These two protein chains interact to form a complex.

Sequence of chain A:
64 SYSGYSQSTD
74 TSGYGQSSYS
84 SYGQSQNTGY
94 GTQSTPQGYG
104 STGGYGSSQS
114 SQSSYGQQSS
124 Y

Residue-level contacts at the interface:
Residue S111 in chain B is in contact with residue Y102 in chain A (closest heavy-atom distance 2.9 Å).
Residue Y102 in chain B contacts residue G101 in chain A (closest heavy-atom distance 2.7 Å).
Residue Y65 in chain B is in contact with residue S66 in chain A (closest heavy-atom distance 3.1 Å).
Residue Y108 in chain B is in contact with residue Y108 in chain A (closest heavy-atom distance 3.1 Å).
Residue S81 in chain B is in contact with residue Y82 in chain A (closest heavy-atom distance 3.1 Å).
Residue S111 in chain B is in contact with residue S110 in chain A (closest heavy-atom distance 3.0 Å).
Residue Y102 in chain B is in contact with residue Y102 in chain A (closest heavy-atom distance 3.1 Å).
Residue D73 in chain B interacts with residue T72 in chain A (closest heavy-atom distance 3.1 Å).
Residue Q120 in chain B interacts with residue Q121 in chain A (closest heavy-atom distance 3.0 Å).
Residue Q121 in chain B is in contact with residue Q121 in chain A (closest heavy-atom distance 3.1 Å).
Residue Y93 in chain B is in contact with residue G94 in chain A (closest heavy-atom distance 2.7 Å).
Residue Y93 in chain B is in contact with residue G76 in chain A (closest heavy-atom distance 2.7 Å).
Residue Q87 in chain B contacts residue Q87 in chain A (closest heavy-atom distance 3.1 Å).
Residue S97 in chain B interacts with residue T98 in chain A (closest heavy-atom distance 2.5 Å).
Residue S117 in chain B contacts residue S117 in chain A (closest heavy-atom distance 2.7 Å).
Residue S81 in chain B contacts residue S81 in chain A (closest heavy-atom distance 3.1 Å).
Residue T105 in chain B contacts residue G107 in chain A (closest heavy-atom distance 3.1 Å).
Residue T105 in chain B is in contact with residue G106 in chain A (closest heavy-atom distance 2.7 Å).
Residue Y77 in chain B interacts with residue Y77 in chain A (closest heavy-atom distance 3.1 Å).
Residue T95 in chain B is in contact with residue G94 in chain A (closest heavy-atom distance 2.5 Å).
Residue P99 in chain B is in contact with residue P99 in chain A (closest heavy-atom distance 3.1 Å).
Residue S64 in chain B is in contact with residue S64 in chain A (closest heavy-atom distance 2.6 Å).
Residue S113 in chain B is in contact with residue S113 in chain A (closest heavy-atom distance 2.8 Å).
Residue Y93 in chain B interacts with residue S75 in chain A (closest heavy-atom distance 3.1 Å).
Residue Y124 in chain B interacts with residue Y124 in chain A (closest heavy-atom distance 2.7 Å).
Residue T74 in chain B is in contact with residue G103 in chain A (closest heavy-atom distance 3.0 Å).
Residue Y77 in chain B is in contact with residue G76 in chain A (closest heavy-atom distance 3.0 Å).
Residue Q89 in chain B is in contact with residue N90 in chain A (closest heavy-atom distance 2.5 Å).
Residue S122 in chain B is in contact with residue S123 in chain A (closest heavy-atom distance 2.8 Å).
Residue Y68 in chain B interacts with residue G67 in chain A (closest heavy-atom distance 2.9 Å).
Residue S113 in chain B is in contact with residue Y102 in chain A (closest heavy-atom distance 2.5 Å).
Residue Y65 in chain B interacts with residue S64 in chain A (closest heavy-atom distance 2.8 Å).
Residue T74 in chain B is in contact with residue S104 in chain A (closest heavy-atom distance 2.8 Å).
Residue T105 in chain B is in contact with residue S104 in chain A (closest heavy-atom distance 3.1 Å).
Residue S66 in chain B contacts residue G67 in chain A (closest heavy-atom distance 2.9 Å).
Residue S117 in chain B is in contact with residue S116 in chain A (closest heavy-atom distance 3.1 Å).
Residue Y65 in chain B contacts residue Y65 in chain A (closest heavy-atom distance 3.1 Å).
Residue S104 in chain B is in contact with residue G103 in chain A (closest heavy-atom distance 2.8 Å).
Residue Y85 in chain B is in contact with residue Y85 in chain A (closest heavy-atom distance 3.1 Å).
Residue S80 in chain B is in contact with residue S80 in chain A (closest heavy-atom distance 2.5 Å).
Residue Q79 in chain B interacts with residue G78 in chain A (closest heavy-atom distance 2.8 Å).
Residue S64 in chain B contacts residue Y108 in chain A (closest heavy-atom distance 3.0 Å).
Residue Q96 in chain B is in contact with residue Q96 in chain A (closest heavy-atom distance 2.8 Å).
Residue D73 in chain B is in contact with residue D73 in chain A (closest heavy-atom distance 2.6 Å).
Residue Q79 in chain B contacts residue S71 in chain A (closest heavy-atom distance 2.7 Å).
Residue S71 in chain B contacts residue Q70 in chain A (closest heavy-atom distance 3.0 Å).
Residue T74 in chain B is in contact with residue S75 in chain A (closest heavy-atom distance 2.5 Å).
Residue G78 in chain B contacts residue G76 in chain A (closest heavy-atom distance 2.7 Å).
Residue S111 in chain B is in contact with residue Q112 in chain A (closest heavy-atom distance 3.1 Å).
Residue S83 in chain B is in contact with residue N90 in chain A (closest heavy-atom distance 2.9 Å).
Residue T91 in chain B interacts with residue N90 in chain A (closest heavy-atom distance 2.8 Å).
Residue Y85 in chain B contacts residue G86 in chain A (closest heavy-atom distance 2.7 Å).
Residue S69 in chain B is in contact with residue Q70 in chain A (closest heavy-atom distance 2.5 Å).
Residue S83 in chain B contacts residue S84 in chain A (closest heavy-atom distance 2.7 Å).
Residue S88 in chain B contacts residue S88 in chain A (closest heavy-atom distance 2.9 Å).
Residue T91 in chain B interacts with residue G92 in chain A (closest heavy-atom distance 2.9 Å).
Residue S114 in chain B interacts with residue S114 in chain A (closest heavy-atom distance 3.0 Å).
Residue Q87 in chain B is in contact with residue G86 in chain A (closest heavy-atom distance 2.5 Å).
Residue Q115 in chain B is in contact with residue Q115 in chain A (closest heavy-atom distance 2.8 Å).
Residue Q120 in chain B interacts with residue Q120 in chain A (closest heavy-atom distance 2.8 Å).

Sequence of chain B:
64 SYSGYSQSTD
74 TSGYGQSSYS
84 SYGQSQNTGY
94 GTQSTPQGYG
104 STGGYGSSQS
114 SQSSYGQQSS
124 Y